Sequence of chain B:
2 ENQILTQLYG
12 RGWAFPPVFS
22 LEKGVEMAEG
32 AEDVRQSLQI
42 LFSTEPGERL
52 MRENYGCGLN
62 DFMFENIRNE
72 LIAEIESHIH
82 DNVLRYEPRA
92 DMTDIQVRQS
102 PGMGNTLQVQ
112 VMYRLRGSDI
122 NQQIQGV

Contacts between the two chains:
Residue A184 in chain A is in contact with residue E54 in chain B (closest heavy-atom distance 3.5 Å).
Residue L185 in chain A contacts residue E54 in chain B (closest heavy-atom distance 4.5 Å).
Residue A188 in chain A interacts with residue E54 in chain B (closest heavy-atom distance 3.4 Å).
Residue Y200 in chain A is in contact with residue M52 in chain B (closest heavy-atom distance 3.6 Å).
Residue A184 in chain A is in contact with residue M52 in chain B (closest heavy-atom distance 3.6 Å).
Residue S182 in chain A contacts residue L51 in chain B (closest heavy-atom distance 4.5 Å).
Residue L185 in chain A contacts residue G48 in chain B (closest heavy-atom distance 3.9 Å).
Residue L185 in chain A is in contact with residue L51 in chain B (closest heavy-atom distance 4.9 Å).
Residue A184 in chain A contacts residue L51 in chain B (closest heavy-atom distance 3.7 Å).

The following describes two proteins that form a bound complex.

Sequence of chain A:
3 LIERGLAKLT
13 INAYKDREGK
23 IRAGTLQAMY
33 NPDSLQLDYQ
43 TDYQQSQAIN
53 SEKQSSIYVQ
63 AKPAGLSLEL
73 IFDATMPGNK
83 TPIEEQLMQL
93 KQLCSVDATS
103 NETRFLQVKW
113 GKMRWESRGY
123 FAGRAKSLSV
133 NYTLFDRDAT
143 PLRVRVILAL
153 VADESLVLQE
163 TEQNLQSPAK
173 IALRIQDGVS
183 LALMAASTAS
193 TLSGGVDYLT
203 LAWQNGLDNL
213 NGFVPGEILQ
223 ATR